Sequence of protein 1:
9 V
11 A

Residue-level contacts at the interface:
Residue R55 in protein 2 contacts residue V9 in protein 1 (closest heavy-atom distance 3.8 Å).

Sequence of protein 2:
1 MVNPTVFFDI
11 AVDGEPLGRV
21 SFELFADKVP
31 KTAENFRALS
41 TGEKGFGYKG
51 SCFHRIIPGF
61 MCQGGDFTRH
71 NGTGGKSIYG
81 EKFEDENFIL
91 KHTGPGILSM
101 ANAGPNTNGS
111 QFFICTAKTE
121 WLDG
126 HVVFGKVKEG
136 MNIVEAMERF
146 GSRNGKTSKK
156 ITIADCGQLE

These two protein chains interact to form a complex.